Interface contacts:
Residue K88 in protein 2 is in contact with residue E31 in protein 1 (closest heavy-atom distance 3.7 Å).
Residue N95 in protein 2 interacts with residue M30 in protein 1 (closest heavy-atom distance 3.6 Å).
Residue W311 in protein 2 interacts with residue Q16 in protein 1 (closest heavy-atom distance 3.6 Å).
Residue K98 in protein 2 is in contact with residue E28 in protein 1 (closest heavy-atom distance 3.2 Å).
Residue G85 in protein 2 is in contact with residue K33 in protein 1 (closest heavy-atom distance 2.9 Å).
Residue D42 in protein 2 interacts with residue Y38 in protein 1 (closest heavy-atom distance 3.5 Å).
Residue Y198 in protein 2 contacts residue M23 in protein 1 (closest heavy-atom distance 3.8 Å).
Residue N195 in protein 2 is in contact with residue E24 in protein 1 (closest heavy-atom distance 3.0 Å).
Residue N195 in protein 2 contacts residue M25 in protein 1 (closest heavy-atom distance 3.5 Å).
Residue R308 in protein 2 interacts with residue H19 in protein 1 (closest heavy-atom distance 2.8 Å).
Residue R228 in protein 2 contacts residue E24 in protein 1 (closest heavy-atom distance 3.5 Å).
Residue Y59 in protein 2 interacts with residue M30 in protein 1 (closest heavy-atom distance 3.5 Å).
Residue N235 in protein 2 interacts with residue H22 in protein 1 (closest heavy-atom distance 3.3 Å).
Residue Q52 in protein 2 interacts with residue K33 in protein 1 (closest heavy-atom distance 3.1 Å).
Residue L279 in protein 2 is in contact with residue L17 in protein 1 (closest heavy-atom distance 3.4 Å).
Residue D73 in protein 2 contacts residue K33 in protein 1 (closest heavy-atom distance 2.8 Å).
Residue T278 in protein 2 is in contact with residue L17 in protein 1 (closest heavy-atom distance 3.4 Å).
Residue N275 in protein 2 contacts residue L18 in protein 1 (closest heavy-atom distance 3.2 Å).
Residue R227 in protein 2 contacts residue E24 in protein 1 (closest heavy-atom distance 3.3 Å).
Residue Y271 in protein 2 is in contact with residue L18 in protein 1 (closest heavy-atom distance 2.6 Å).
Residue Y131 in protein 2 is in contact with residue P27 in protein 1 (closest heavy-atom distance 2.7 Å).
Residue Y131 in protein 2 is in contact with residue E26 in protein 1 (closest heavy-atom distance 3.3 Å).
Residue N275 in protein 2 is in contact with residue L17 in protein 1 (closest heavy-atom distance 3.4 Å).
Residue H113 in protein 2 contacts residue E31 in protein 1 (closest heavy-atom distance 3.7 Å).
Residue K44 in protein 2 interacts with residue Y38 in protein 1 (closest heavy-atom distance 2.9 Å).
Residue K44 in protein 2 is in contact with residue S40 in protein 1 (closest heavy-atom distance 3.0 Å).
Residue N232 in protein 2 contacts residue E24 in protein 1 (closest heavy-atom distance 3.0 Å).
Residue L10 in protein 2 is in contact with residue V35 in protein 1 (closest heavy-atom distance 3.6 Å).
Residue K88 in protein 2 interacts with residue T32 in protein 1 (closest heavy-atom distance 2.8 Å).
Residue K44 in protein 2 is in contact with residue D37 in protein 1 (closest heavy-atom distance 3.1 Å).
Residue L199 in protein 2 contacts residue M23 in protein 1 (closest heavy-atom distance 3.5 Å).
Residue Q268 in protein 2 interacts with residue S20 in protein 1 (closest heavy-atom distance 2.5 Å).
Residue N92 in protein 2 interacts with residue M30 in protein 1 (closest heavy-atom distance 3.5 Å).
Residue L14 in protein 2 contacts residue V35 in protein 1 (closest heavy-atom distance 3.6 Å).
Residue L14 in protein 2 interacts with residue T36 in protein 1 (closest heavy-atom distance 3.6 Å).
Residue N192 in protein 2 interacts with residue E26 in protein 1 (closest heavy-atom distance 2.9 Å).
Residue R308 in protein 2 contacts residue L18 in protein 1 (closest heavy-atom distance 3.6 Å).
Residue Q268 in protein 2 is in contact with residue H22 in protein 1 (closest heavy-atom distance 3.3 Å).
Residue R228 in protein 2 interacts with residue M25 in protein 1 (closest heavy-atom distance 3.5 Å).
Residue W311 in protein 2 contacts residue L18 in protein 1 (closest heavy-atom distance 3.7 Å).
Residue N55 in protein 2 is in contact with residue M30 in protein 1 (closest heavy-atom distance 3.3 Å).
Residue N95 in protein 2 interacts with residue T29 in protein 1 (closest heavy-atom distance 2.9 Å).
Residue R128 in protein 2 is in contact with residue E31 in protein 1 (closest heavy-atom distance 2.8 Å).
Residue E17 in protein 2 is in contact with residue V35 in protein 1 (closest heavy-atom distance 2.8 Å).
Residue R188 in protein 2 is in contact with residue E26 in protein 1 (closest heavy-atom distance 3.4 Å).
Residue R128 in protein 2 contacts residue M30 in protein 1 (closest heavy-atom distance 3.0 Å).
Residue N232 in protein 2 is in contact with residue M23 in protein 1 (closest heavy-atom distance 3.7 Å).
Residue R308 in protein 2 is in contact with residue S20 in protein 1 (closest heavy-atom distance 3.4 Å).
Residue R213 in protein 2 interacts with residue E26 in protein 1 (closest heavy-atom distance 2.8 Å).
Residue S51 in protein 2 is in contact with residue K33 in protein 1 (closest heavy-atom distance 3.7 Å).
Residue E17 in protein 2 is in contact with residue S34 in protein 1 (closest heavy-atom distance 2.6 Å).
Residue H138 in protein 2 contacts residue M25 in protein 1 (closest heavy-atom distance 3.5 Å).
Residue N192 in protein 2 is in contact with residue M25 in protein 1 (closest heavy-atom distance 3.4 Å).
Residue R228 in protein 2 is in contact with residue E26 in protein 1 (closest heavy-atom distance 2.9 Å).
Residue N132 in protein 2 is in contact with residue T29 in protein 1 (closest heavy-atom distance 3.2 Å).
Residue R128 in protein 2 contacts residue T29 in protein 1 (closest heavy-atom distance 3.6 Å).
Residue H138 in protein 2 is in contact with residue M23 in protein 1 (closest heavy-atom distance 3.6 Å).
Residue N92 in protein 2 is in contact with residue E31 in protein 1 (closest heavy-atom distance 2.8 Å).
Residue N55 in protein 2 is in contact with residue E31 in protein 1 (closest heavy-atom distance 2.9 Å).
Residue R228 in protein 2 is in contact with residue P27 in protein 1 (closest heavy-atom distance 3.6 Å).

Sequence of protein 1:
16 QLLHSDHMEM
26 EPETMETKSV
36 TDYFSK

The following describes two proteins that form a bound complex.

Sequence of protein 2:
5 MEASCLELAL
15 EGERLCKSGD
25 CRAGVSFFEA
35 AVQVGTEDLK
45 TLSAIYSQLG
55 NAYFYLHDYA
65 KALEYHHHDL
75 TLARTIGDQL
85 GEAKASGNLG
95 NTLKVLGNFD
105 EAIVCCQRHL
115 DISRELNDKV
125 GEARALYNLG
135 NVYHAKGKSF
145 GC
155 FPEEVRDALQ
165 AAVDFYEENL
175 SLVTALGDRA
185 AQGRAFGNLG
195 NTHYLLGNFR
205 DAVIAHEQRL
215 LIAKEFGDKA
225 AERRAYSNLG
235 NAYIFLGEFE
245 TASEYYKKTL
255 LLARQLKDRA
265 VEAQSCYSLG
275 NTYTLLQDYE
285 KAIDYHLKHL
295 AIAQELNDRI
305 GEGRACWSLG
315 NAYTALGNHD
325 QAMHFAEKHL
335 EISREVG